This data describes a binding interaction between two proteins.

Interface contacts:
Residue K127 in protein 1 contacts residue R76 in protein 2 (closest heavy-atom distance 4.5 Å).
Residue T209 in protein 1 interacts with residue P79 in protein 2 (closest heavy-atom distance 4.3 Å).
Residue F438 in protein 1 is in contact with residue L91 in protein 2 (closest heavy-atom distance 4.2 Å).
Residue V125 in protein 1 contacts residue F81 in protein 2 (closest heavy-atom distance 3.2 Å).
Residue F130 in protein 1 interacts with residue N77 in protein 2 (closest heavy-atom distance 3.5 Å).
Residue T138 in protein 1 contacts residue M74 in protein 2 (closest heavy-atom distance 4.1 Å).
Residue S434 in protein 1 interacts with residue R96 in protein 2 (closest heavy-atom distance 4.5 Å).
Residue S203 in protein 1 contacts residue P92 in protein 2 (closest heavy-atom distance 3.9 Å).
Residue Y414 in protein 1 contacts residue R96 in protein 2 (closest heavy-atom distance 4.0 Å).
Residue V125 in protein 1 interacts with residue P92 in protein 2 (closest heavy-atom distance 4.5 Å).
Residue G207 in protein 1 interacts with residue V89 in protein 2 (closest heavy-atom distance 4.0 Å).
Residue F130 in protein 1 contacts residue E10 in protein 2 (closest heavy-atom distance 3.3 Å).
Residue Q412 in protein 1 interacts with residue P85 in protein 2 (closest heavy-atom distance 4.1 Å).
Residue F130 in protein 1 contacts residue M74 in protein 2 (closest heavy-atom distance 3.7 Å).
Residue D204 in protein 1 interacts with residue V89 in protein 2 (closest heavy-atom distance 4.4 Å).
Residue G207 in protein 1 interacts with residue K6 in protein 2 (closest heavy-atom distance 3.0 Å).
Residue Y126 in protein 1 interacts with residue P79 in protein 2 (closest heavy-atom distance 4.4 Å).
Residue S203 in protein 1 interacts with residue L91 in protein 2 (closest heavy-atom distance 3.9 Å).
Residue Y164 in protein 1 interacts with residue R94 in protein 2 (closest heavy-atom distance 3.8 Å).
Residue T209 in protein 1 interacts with residue K6 in protein 2 (closest heavy-atom distance 4.0 Å).
Residue A433 in protein 1 is in contact with residue G95 in protein 2 (closest heavy-atom distance 4.4 Å).
Residue K208 in protein 1 is in contact with residue H9 in protein 2 (closest heavy-atom distance 3.5 Å).
Residue L415 in protein 1 contacts residue R96 in protein 2 (closest heavy-atom distance 4.3 Å).
Residue S434 in protein 1 is in contact with residue R87 in protein 2 (closest heavy-atom distance 3.9 Å).
Residue Q412 in protein 1 is in contact with residue G86 in protein 2 (closest heavy-atom distance 3.9 Å).
Residue F130 in protein 1 is in contact with residue A78 in protein 2 (closest heavy-atom distance 3.4 Å).
Residue G137 in protein 1 interacts with residue M74 in protein 2 (closest heavy-atom distance 4.3 Å).
Residue Y163 in protein 1 is in contact with residue R94 in protein 2 (closest heavy-atom distance 3.3 Å).
Residue K416 in protein 1 contacts residue R96 in protein 2 (closest heavy-atom distance 4.0 Å).
Residue A433 in protein 1 interacts with residue R87 in protein 2 (closest heavy-atom distance 4.4 Å).
Residue L430 in protein 1 interacts with residue R96 in protein 2 (closest heavy-atom distance 4.5 Å).
Residue K127 in protein 1 is in contact with residue N77 in protein 2 (closest heavy-atom distance 4.0 Å).
Residue F411 in protein 1 contacts residue G86 in protein 2 (closest heavy-atom distance 4.0 Å).
Residue K206 in protein 1 contacts residue K6 in protein 2 (closest heavy-atom distance 4.1 Å).
Residue T138 in protein 1 interacts with residue H14 in protein 2 (closest heavy-atom distance 3.1 Å).
Residue S203 in protein 1 interacts with residue K6 in protein 2 (closest heavy-atom distance 4.7 Å).
Residue D140 in protein 1 contacts residue H14 in protein 2 (closest heavy-atom distance 4.5 Å).
Residue T209 in protein 1 contacts residue E10 in protein 2 (closest heavy-atom distance 2.9 Å).
Residue A433 in protein 1 interacts with residue R94 in protein 2 (closest heavy-atom distance 4.2 Å).
Residue S203 in protein 1 interacts with residue F81 in protein 2 (closest heavy-atom distance 4.1 Å).
Residue F438 in protein 1 is in contact with residue P92 in protein 2 (closest heavy-atom distance 3.5 Å).
Residue F130 in protein 1 contacts residue P79 in protein 2 (closest heavy-atom distance 3.7 Å).
Residue D419 in protein 1 contacts residue R96 in protein 2 (closest heavy-atom distance 2.7 Å).
Residue V125 in protein 1 contacts residue P79 in protein 2 (closest heavy-atom distance 4.5 Å).
Residue D341 in protein 1 is in contact with residue S88 in protein 2 (closest heavy-atom distance 3.5 Å).
Residue G207 in protein 1 interacts with residue H9 in protein 2 (closest heavy-atom distance 4.7 Å).
Residue G207 in protein 1 contacts residue L91 in protein 2 (closest heavy-atom distance 4.7 Å).
Residue G133 in protein 1 is in contact with residue M74 in protein 2 (closest heavy-atom distance 4.0 Å).
Residue K208 in protein 1 contacts residue E10 in protein 2 (closest heavy-atom distance 3.4 Å).
Residue V440 in protein 1 is in contact with residue L91 in protein 2 (closest heavy-atom distance 3.7 Å).
Residue D204 in protein 1 is in contact with residue L91 in protein 2 (closest heavy-atom distance 3.5 Å).
Residue K208 in protein 1 contacts residue Q12 in protein 2 (closest heavy-atom distance 2.7 Å).
Residue Y164 in protein 1 is in contact with residue P92 in protein 2 (closest heavy-atom distance 3.7 Å).
Residue K206 in protein 1 contacts residue P90 in protein 2 (closest heavy-atom distance 4.4 Å).
Residue K337 in protein 1 contacts residue V89 in protein 2 (closest heavy-atom distance 4.1 Å).
Residue E129 in protein 1 is in contact with residue N77 in protein 2 (closest heavy-atom distance 3.8 Å).
Residue G207 in protein 1 interacts with residue E10 in protein 2 (closest heavy-atom distance 3.1 Å).
Residue D140 in protein 1 is in contact with residue E10 in protein 2 (closest heavy-atom distance 4.7 Å).
Residue K206 in protein 1 is in contact with residue V89 in protein 2 (closest heavy-atom distance 3.2 Å).
Residue K206 in protein 1 contacts residue H9 in protein 2 (closest heavy-atom distance 3.6 Å).

Sequence of protein 2:
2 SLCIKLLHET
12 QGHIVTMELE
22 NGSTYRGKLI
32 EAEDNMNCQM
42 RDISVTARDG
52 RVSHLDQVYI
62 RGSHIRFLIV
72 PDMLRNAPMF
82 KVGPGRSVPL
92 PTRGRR

Sequence of protein 1:
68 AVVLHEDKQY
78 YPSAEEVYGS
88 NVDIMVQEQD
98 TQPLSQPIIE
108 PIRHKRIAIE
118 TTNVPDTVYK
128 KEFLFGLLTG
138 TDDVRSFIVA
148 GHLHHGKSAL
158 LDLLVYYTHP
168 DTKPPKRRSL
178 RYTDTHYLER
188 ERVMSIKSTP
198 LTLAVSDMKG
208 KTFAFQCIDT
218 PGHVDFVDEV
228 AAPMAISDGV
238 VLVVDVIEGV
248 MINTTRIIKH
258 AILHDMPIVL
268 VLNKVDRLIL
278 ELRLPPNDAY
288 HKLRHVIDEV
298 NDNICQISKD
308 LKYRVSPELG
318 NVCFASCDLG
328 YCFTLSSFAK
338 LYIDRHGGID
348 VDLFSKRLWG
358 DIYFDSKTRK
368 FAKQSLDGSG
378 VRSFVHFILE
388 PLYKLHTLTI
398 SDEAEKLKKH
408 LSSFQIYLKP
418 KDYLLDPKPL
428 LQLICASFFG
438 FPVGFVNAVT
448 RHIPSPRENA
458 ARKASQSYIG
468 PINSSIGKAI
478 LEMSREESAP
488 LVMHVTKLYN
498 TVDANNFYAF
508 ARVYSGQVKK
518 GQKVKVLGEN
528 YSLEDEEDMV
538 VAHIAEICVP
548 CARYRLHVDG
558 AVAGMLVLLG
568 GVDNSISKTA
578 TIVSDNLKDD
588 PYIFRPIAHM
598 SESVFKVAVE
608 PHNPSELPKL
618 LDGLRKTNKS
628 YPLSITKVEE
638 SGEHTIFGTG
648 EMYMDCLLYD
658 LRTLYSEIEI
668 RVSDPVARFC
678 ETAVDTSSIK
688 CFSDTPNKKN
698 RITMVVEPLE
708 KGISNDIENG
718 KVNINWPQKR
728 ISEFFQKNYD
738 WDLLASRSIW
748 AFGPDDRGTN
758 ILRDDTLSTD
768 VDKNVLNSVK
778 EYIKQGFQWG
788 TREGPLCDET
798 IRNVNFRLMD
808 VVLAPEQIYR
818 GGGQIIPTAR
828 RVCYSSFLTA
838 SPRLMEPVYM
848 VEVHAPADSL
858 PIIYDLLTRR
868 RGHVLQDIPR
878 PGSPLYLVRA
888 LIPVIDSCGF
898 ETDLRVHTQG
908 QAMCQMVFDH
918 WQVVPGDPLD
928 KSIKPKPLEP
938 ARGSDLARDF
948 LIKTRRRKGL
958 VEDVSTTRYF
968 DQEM